Sequence of the first protein:
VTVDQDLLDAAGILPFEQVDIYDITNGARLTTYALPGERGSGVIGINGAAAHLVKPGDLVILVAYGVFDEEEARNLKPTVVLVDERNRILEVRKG

Sequence of the second protein:
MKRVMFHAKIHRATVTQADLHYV

The following describes two proteins that form a bound complex.

Contacts between the two chains:
Residue V67 in the first protein is in contact with residue R3 in the second protein (closest heavy-atom distance 3.5 Å).
Residue I61 in the first protein is in contact with residue I10 in the second protein (closest heavy-atom distance 3.5 Å).
Residue L62 in the first protein is in contact with residue I10 in the second protein (closest heavy-atom distance 2.9 Å).
Residue Y65 in the first protein interacts with residue M5 in the second protein (closest heavy-atom distance 3.2 Å).
Residue V81 in the first protein interacts with residue I10 in the second protein (closest heavy-atom distance 3.6 Å).
Residue G48 in the first protein contacts residue L20 in the second protein (closest heavy-atom distance 3.2 Å).
Residue E17 in the first protein is in contact with residue H7 in the second protein (closest heavy-atom distance 2.7 Å).
Residue N47 in the first protein contacts residue D19 in the second protein (closest heavy-atom distance 3.6 Å).
Residue D58 in the first protein interacts with residue A13 in the second protein (closest heavy-atom distance 3.6 Å).
Residue I44 in the first protein contacts residue T16 in the second protein (closest heavy-atom distance 2.9 Å).
Residue V60 in the first protein contacts residue A13 in the second protein (closest heavy-atom distance 2.8 Å).
Residue N87 in the first protein contacts residue A13 in the second protein (closest heavy-atom distance 3.5 Å).
Residue G12 in the first protein is in contact with residue H7 in the second protein (closest heavy-atom distance 3.5 Å).
Residue F68 in the first protein is in contact with residue M5 in the second protein (closest heavy-atom distance 3.5 Å).
Residue P78 in the first protein interacts with residue H7 in the second protein (closest heavy-atom distance 3.5 Å).
Residue I46 in the first protein contacts residue A18 in the second protein (closest heavy-atom distance 3.1 Å).
Residue G66 in the first protein is in contact with residue V4 in the second protein (closest heavy-atom distance 3.3 Å).
Residue G66 in the first protein interacts with residue M5 in the second protein (closest heavy-atom distance 2.8 Å).
Residue V63 in the first protein is in contact with residue A8 in the second protein (closest heavy-atom distance 3.6 Å).
Residue K55 in the first protein is in contact with residue V15 in the second protein (closest heavy-atom distance 3.4 Å).
Residue G57 in the first protein is in contact with residue V15 in the second protein (closest heavy-atom distance 2.8 Å).
Residue G48 in the first protein is in contact with residue D19 in the second protein (closest heavy-atom distance 3.0 Å).
Residue N87 in the first protein interacts with residue T14 in the second protein (closest heavy-atom distance 2.9 Å).
Residue L62 in the first protein interacts with residue K9 in the second protein (closest heavy-atom distance 3.0 Å).
Residue V81 in the first protein is in contact with residue H11 in the second protein (closest heavy-atom distance 2.9 Å).
Residue D69 in the first protein is in contact with residue K2 in the second protein (closest heavy-atom distance 2.9 Å).
Residue I44 in the first protein contacts residue T14 in the second protein (closest heavy-atom distance 3.4 Å).
Residue L59 in the first protein is in contact with residue T14 in the second protein (closest heavy-atom distance 3.4 Å).
Residue L76 in the first protein contacts residue M5 in the second protein (closest heavy-atom distance 3.5 Å).
Residue A11 in the first protein is in contact with residue A8 in the second protein (closest heavy-atom distance 3.1 Å).
Residue V43 in the first protein interacts with residue T16 in the second protein (closest heavy-atom distance 3.6 Å).
Residue V54 in the first protein interacts with residue V15 in the second protein (closest heavy-atom distance 3.6 Å).
Residue G45 in the first protein contacts residue Q17 in the second protein (closest heavy-atom distance 3.2 Å).
Residue P78 in the first protein interacts with residue F6 in the second protein (closest heavy-atom distance 3.3 Å).
Residue A73 in the first protein interacts with residue M5 in the second protein (closest heavy-atom distance 3.5 Å).
Residue G42 in the first protein interacts with residue T16 in the second protein (closest heavy-atom distance 3.5 Å).
Residue T79 in the first protein interacts with residue H7 in the second protein (closest heavy-atom distance 3.1 Å).
Residue L59 in the first protein interacts with residue A13 in the second protein (closest heavy-atom distance 3.3 Å).
Residue A64 in the first protein contacts residue H7 in the second protein (closest heavy-atom distance 3.0 Å).
Residue T79 in the first protein is in contact with residue K9 in the second protein (closest heavy-atom distance 3.0 Å).
Residue I44 in the first protein is in contact with residue V15 in the second protein (closest heavy-atom distance 3.6 Å).
Residue L76 in the first protein is in contact with residue F6 in the second protein (closest heavy-atom distance 3.4 Å).
Residue I46 in the first protein interacts with residue Q17 in the second protein (closest heavy-atom distance 2.9 Å).
Residue D58 in the first protein interacts with residue V15 in the second protein (closest heavy-atom distance 3.0 Å).
Residue I44 in the first protein is in contact with residue Q17 in the second protein (closest heavy-atom distance 3.5 Å).
Residue F68 in the first protein interacts with residue K2 in the second protein (closest heavy-atom distance 3.2 Å).
Residue G66 in the first protein is in contact with residue R3 in the second protein (closest heavy-atom distance 3.6 Å).
Residue I46 in the first protein contacts residue D19 in the second protein (closest heavy-atom distance 2.9 Å).
Residue D58 in the first protein is in contact with residue T14 in the second protein (closest heavy-atom distance 3.5 Å).
Residue T79 in the first protein interacts with residue A8 in the second protein (closest heavy-atom distance 3.2 Å).
Residue V81 in the first protein is in contact with residue K9 in the second protein (closest heavy-atom distance 3.0 Å).
Residue N87 in the first protein is in contact with residue T16 in the second protein (closest heavy-atom distance 3.5 Å).
Residue P56 in the first protein interacts with residue V15 in the second protein (closest heavy-atom distance 3.6 Å).
Residue F68 in the first protein contacts residue R3 in the second protein (closest heavy-atom distance 2.7 Å).
Residue N47 in the first protein contacts residue Y22 in the second protein (closest heavy-atom distance 3.6 Å).
Residue V60 in the first protein interacts with residue R12 in the second protein (closest heavy-atom distance 3.1 Å).
Residue L59 in the first protein is in contact with residue R12 in the second protein (closest heavy-atom distance 3.3 Å).
Residue G48 in the first protein is in contact with residue Y22 in the second protein (closest heavy-atom distance 3.4 Å).
Residue I24 in the first protein interacts with residue R12 in the second protein (closest heavy-atom distance 3.5 Å).
Residue A64 in the first protein interacts with residue A8 in the second protein (closest heavy-atom distance 2.9 Å).